Sequence of the first protein:
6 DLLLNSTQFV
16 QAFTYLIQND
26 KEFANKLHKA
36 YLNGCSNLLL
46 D

These two protein chains interact to form a complex.

Sequence of the second protein:
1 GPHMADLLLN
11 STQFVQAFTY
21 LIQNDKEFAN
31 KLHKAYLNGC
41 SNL

Residue-level contacts at the interface:
Residue H33 in the second protein contacts residue S11 in the first protein (closest heavy-atom distance 3.3 Å).
Residue M4 in the second protein is in contact with residue L44 in the first protein (closest heavy-atom distance 3.4 Å).
Residue I22 in the second protein contacts residue F18 in the first protein (closest heavy-atom distance 3.7 Å).
Residue H33 in the second protein interacts with residue N10 in the first protein (closest heavy-atom distance 3.5 Å).
Residue L9 in the second protein interacts with residue Y36 in the first protein (closest heavy-atom distance 3.0 Å).
Residue Q23 in the second protein contacts residue V15 in the first protein (closest heavy-atom distance 4.1 Å).
Residue F14 in the second protein interacts with residue L32 in the first protein (closest heavy-atom distance 3.6 Å).
Residue Y36 in the second protein interacts with residue L8 in the first protein (closest heavy-atom distance 3.5 Å).
Residue L32 in the second protein contacts residue F14 in the first protein (closest heavy-atom distance 3.5 Å).
Residue C40 in the second protein is in contact with residue D6 in the first protein (closest heavy-atom distance 4.7 Å).
Residue T19 in the second protein contacts residue I22 in the first protein (closest heavy-atom distance 3.8 Å).
Residue V15 in the second protein contacts residue Q23 in the first protein (closest heavy-atom distance 4.1 Å).
Residue F14 in the second protein contacts residue A29 in the first protein (closest heavy-atom distance 4.0 Å).
Residue I22 in the second protein interacts with residue T19 in the first protein (closest heavy-atom distance 4.1 Å).
Residue T19 in the second protein is in contact with residue Q23 in the first protein (closest heavy-atom distance 3.5 Å).
Residue L8 in the second protein interacts with residue L44 in the first protein (closest heavy-atom distance 4.6 Å).
Residue T19 in the second protein interacts with residue T19 in the first protein (closest heavy-atom distance 3.9 Å).
Residue A29 in the second protein contacts residue F14 in the first protein (closest heavy-atom distance 3.9 Å).
Residue N10 in the second protein interacts with residue H33 in the first protein (closest heavy-atom distance 3.7 Å).
Residue F14 in the second protein is in contact with residue H33 in the first protein (closest heavy-atom distance 3.5 Å).
Residue V15 in the second protein contacts residue A29 in the first protein (closest heavy-atom distance 4.0 Å).
Residue L32 in the second protein is in contact with residue F18 in the first protein (closest heavy-atom distance 4.7 Å).
Residue I22 in the second protein is in contact with residue F14 in the first protein (closest heavy-atom distance 4.2 Å).
Residue F14 in the second protein interacts with residue Y36 in the first protein (closest heavy-atom distance 3.6 Å).
Residue A5 in the second protein interacts with residue L44 in the first protein (closest heavy-atom distance 3.6 Å).
Residue L37 in the second protein interacts with residue L9 in the first protein (closest heavy-atom distance 4.2 Å).
Residue Q23 in the second protein contacts residue T19 in the first protein (closest heavy-atom distance 3.0 Å).
Residue Y36 in the second protein interacts with residue L9 in the first protein (closest heavy-atom distance 3.2 Å).
Residue S11 in the second protein is in contact with residue N30 in the first protein (closest heavy-atom distance 4.1 Å).
Residue S11 in the second protein is in contact with residue H33 in the first protein (closest heavy-atom distance 3.5 Å).
Residue L7 in the second protein contacts residue Y36 in the first protein (closest heavy-atom distance 4.0 Å).
Residue L9 in the second protein interacts with residue L37 in the first protein (closest heavy-atom distance 4.8 Å).
Residue L8 in the second protein is in contact with residue L37 in the first protein (closest heavy-atom distance 4.0 Å).
Residue I22 in the second protein is in contact with residue V15 in the first protein (closest heavy-atom distance 3.8 Å).
Residue L9 in the second protein is in contact with residue H33 in the first protein (closest heavy-atom distance 3.0 Å).
Residue L8 in the second protein is in contact with residue C40 in the first protein (closest heavy-atom distance 3.4 Å).
Residue F18 in the second protein contacts residue I22 in the first protein (closest heavy-atom distance 3.6 Å).
Residue F18 in the second protein is in contact with residue L32 in the first protein (closest heavy-atom distance 4.1 Å).
Residue H33 in the second protein is in contact with residue F14 in the first protein (closest heavy-atom distance 3.5 Å).
Residue A29 in the second protein is in contact with residue V15 in the first protein (closest heavy-atom distance 4.0 Å).
Residue C40 in the second protein is in contact with residue L8 in the first protein (closest heavy-atom distance 3.9 Å).
Residue V15 in the second protein is in contact with residue I22 in the first protein (closest heavy-atom distance 3.7 Å).
Residue F18 in the second protein interacts with residue F18 in the first protein (closest heavy-atom distance 3.5 Å).
Residue L8 in the second protein contacts residue Y36 in the first protein (closest heavy-atom distance 3.7 Å).
Residue Y36 in the second protein contacts residue F14 in the first protein (closest heavy-atom distance 3.6 Å).
Residue L37 in the second protein interacts with residue L8 in the first protein (closest heavy-atom distance 4.3 Å).
Residue H33 in the second protein is in contact with residue L9 in the first protein (closest heavy-atom distance 3.0 Å).
Residue F14 in the second protein interacts with residue I22 in the first protein (closest heavy-atom distance 4.7 Å).